Sequence of chain B:
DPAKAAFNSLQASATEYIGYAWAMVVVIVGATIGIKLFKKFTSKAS

The following describes two proteins that form a bound complex.

Sequence of chain A:
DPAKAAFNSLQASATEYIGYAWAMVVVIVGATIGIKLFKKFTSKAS

Contacts between the two chains:
Residue S47 in chain A interacts with residue I37 in chain B (closest heavy-atom distance 4.3 Å).
Residue A35 in chain A contacts residue W26 in chain B (closest heavy-atom distance 4.3 Å).
Residue S47 in chain A interacts with residue K40 in chain B (closest heavy-atom distance 3.3 Å).
Residue S50 in chain A contacts residue K40 in chain B (closest heavy-atom distance 2.9 Å).
Residue Y24 in chain A is in contact with residue F11 in chain B (closest heavy-atom distance 3.5 Å).
Residue T46 in chain A contacts residue V33 in chain B (closest heavy-atom distance 4.0 Å).
Residue K43 in chain A is in contact with residue V29 in chain B (closest heavy-atom distance 3.9 Å).
Residue S50 in chain A is in contact with residue I37 in chain B (closest heavy-atom distance 3.7 Å).
Residue A35 in chain A contacts residue I22 in chain B (closest heavy-atom distance 3.6 Å).
Residue F42 in chain A is in contact with residue V29 in chain B (closest heavy-atom distance 4.1 Å).
Residue K43 in chain A interacts with residue V33 in chain B (closest heavy-atom distance 3.8 Å).
Residue I32 in chain A interacts with residue I22 in chain B (closest heavy-atom distance 4.6 Å).
Residue I39 in chain A interacts with residue W26 in chain B (closest heavy-atom distance 3.6 Å).
Residue Y24 in chain A interacts with residue N12 in chain B (closest heavy-atom distance 5.0 Å).
Residue S50 in chain A contacts residue L41 in chain B (closest heavy-atom distance 4.3 Å).
Residue V31 in chain A contacts residue T19 in chain B (closest heavy-atom distance 4.1 Å).
Residue M28 in chain A is in contact with residue A18 in chain B (closest heavy-atom distance 4.4 Å).
Residue Y21 in chain A is in contact with residue F11 in chain B (closest heavy-atom distance 3.9 Å).
Residue A25 in chain A interacts with residue F11 in chain B (closest heavy-atom distance 4.5 Å).
Residue I39 in chain A is in contact with residue V29 in chain B (closest heavy-atom distance 3.8 Å).
Residue M28 in chain A contacts residue Q15 in chain B (closest heavy-atom distance 4.0 Å).
Residue F42 in chain A interacts with residue W26 in chain B (closest heavy-atom distance 3.9 Å).
Residue V31 in chain A is in contact with residue I22 in chain B (closest heavy-atom distance 3.4 Å).
Residue G38 in chain A is in contact with residue W26 in chain B (closest heavy-atom distance 3.7 Å).
Residue Y21 in chain A is in contact with residue A7 in chain B (closest heavy-atom distance 3.4 Å).
Residue V31 in chain A is in contact with residue Q15 in chain B (closest heavy-atom distance 3.6 Å).
Residue Y24 in chain A interacts with residue K8 in chain B (closest heavy-atom distance 3.6 Å).
Residue A27 in chain A contacts residue Q15 in chain B (closest heavy-atom distance 3.7 Å).
Residue S50 in chain A contacts residue K44 in chain B (closest heavy-atom distance 3.2 Å).
Residue E20 in chain A interacts with residue D5 in chain B (closest heavy-atom distance 4.5 Å).
Residue F42 in chain A is in contact with residue V33 in chain B (closest heavy-atom distance 3.7 Å).
Residue T46 in chain A interacts with residue I37 in chain B (closest heavy-atom distance 3.7 Å).
Residue Y24 in chain A is in contact with residue Q15 in chain B (closest heavy-atom distance 4.8 Å).
Residue I32 in chain A interacts with residue A18 in chain B (closest heavy-atom distance 3.8 Å).
Residue M28 in chain A contacts residue L14 in chain B (closest heavy-atom distance 4.2 Å).
Residue F42 in chain A interacts with residue V30 in chain B (closest heavy-atom distance 4.3 Å).
Residue I39 in chain A interacts with residue A25 in chain B (closest heavy-atom distance 4.2 Å).